This data describes a binding interaction between two proteins.

Contacts between the two chains:
Residue R355 in protein 2 contacts residue S31 in protein 1 (closest heavy-atom distance 3.7 Å).

Sequence of protein 2:
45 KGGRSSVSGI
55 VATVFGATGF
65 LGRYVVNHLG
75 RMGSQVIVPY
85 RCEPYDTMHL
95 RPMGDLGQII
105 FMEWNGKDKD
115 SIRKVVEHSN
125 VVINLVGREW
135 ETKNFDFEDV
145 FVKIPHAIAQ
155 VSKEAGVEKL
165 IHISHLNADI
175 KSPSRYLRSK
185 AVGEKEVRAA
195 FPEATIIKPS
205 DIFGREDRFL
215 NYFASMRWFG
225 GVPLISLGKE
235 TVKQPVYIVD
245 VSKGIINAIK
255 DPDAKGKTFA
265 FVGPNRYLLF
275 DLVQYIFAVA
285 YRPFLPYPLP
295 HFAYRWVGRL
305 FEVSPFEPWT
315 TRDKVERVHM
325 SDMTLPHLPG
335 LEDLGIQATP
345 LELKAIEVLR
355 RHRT

Sequence of protein 1:
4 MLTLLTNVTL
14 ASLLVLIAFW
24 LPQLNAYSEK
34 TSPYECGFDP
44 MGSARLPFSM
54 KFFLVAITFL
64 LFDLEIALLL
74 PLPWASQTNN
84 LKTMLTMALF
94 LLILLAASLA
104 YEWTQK